Sequence of the first protein:
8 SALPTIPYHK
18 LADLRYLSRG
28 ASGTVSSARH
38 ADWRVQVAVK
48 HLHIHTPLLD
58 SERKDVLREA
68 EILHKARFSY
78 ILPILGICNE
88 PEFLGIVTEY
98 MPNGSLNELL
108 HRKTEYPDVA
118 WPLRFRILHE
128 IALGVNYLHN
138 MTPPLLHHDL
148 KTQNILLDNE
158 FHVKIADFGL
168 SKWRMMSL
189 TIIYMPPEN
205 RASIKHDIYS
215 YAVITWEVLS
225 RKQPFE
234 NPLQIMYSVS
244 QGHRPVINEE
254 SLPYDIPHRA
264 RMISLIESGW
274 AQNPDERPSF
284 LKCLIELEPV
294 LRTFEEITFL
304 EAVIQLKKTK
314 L

Contacts between the two chains:
Residue D39 in the first protein contacts residue H25 in the second protein (closest heavy-atom distance 3.1 Å).
Residue A38 in the first protein contacts residue Y23 in the second protein (closest heavy-atom distance 3.9 Å).
Residue A38 in the first protein is in contact with residue D22 in the second protein (closest heavy-atom distance 4.2 Å).
Residue H16 in the first protein interacts with residue H25 in the second protein (closest heavy-atom distance 3.5 Å).
Residue D39 in the first protein contacts residue Y23 in the second protein (closest heavy-atom distance 4.7 Å).
Residue K17 in the first protein contacts residue H25 in the second protein (closest heavy-atom distance 3.2 Å).
Residue R41 in the first protein interacts with residue Y23 in the second protein (closest heavy-atom distance 3.1 Å).
Residue R36 in the first protein is in contact with residue Y23 in the second protein (closest heavy-atom distance 4.7 Å).
Residue D39 in the first protein contacts residue P59 in the second protein (closest heavy-atom distance 3.4 Å).

Sequence of the second protein:
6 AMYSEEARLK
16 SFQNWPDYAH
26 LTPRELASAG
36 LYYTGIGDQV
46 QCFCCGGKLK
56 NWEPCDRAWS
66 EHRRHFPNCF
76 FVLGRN

The following describes two proteins that form a bound complex.